Contacts between the two chains:
Residue A358 in chain A is in contact with residue Y487 in chain B (closest heavy-atom distance 3.2 Å).
Residue R600 in chain A interacts with residue E478 in chain B (closest heavy-atom distance 2.9 Å).
Residue E469 in chain A contacts residue G350 in chain B (closest heavy-atom distance 2.7 Å).
Residue H368 in chain A interacts with residue A348 in chain B (closest heavy-atom distance 2.8 Å).
Residue E370 in chain A interacts with residue Y574 in chain B (closest heavy-atom distance 2.8 Å).
Residue G627 in chain A is in contact with residue S480 in chain B (closest heavy-atom distance 2.6 Å).
Residue N479 in chain A interacts with residue Q113 in chain B (closest heavy-atom distance 2.9 Å).
Residue W597 in chain A interacts with residue M484 in chain B (closest heavy-atom distance 2.8 Å).
Residue N575 in chain A contacts residue E370 in chain B (closest heavy-atom distance 2.8 Å).
Residue E370 in chain A is in contact with residue Q577 in chain B (closest heavy-atom distance 3.1 Å).
Residue S328 in chain A interacts with residue A348 in chain B (closest heavy-atom distance 2.9 Å).
Residue R483 in chain A contacts residue A346 in chain B (closest heavy-atom distance 2.8 Å).
Residue P347 in chain A interacts with residue S328 in chain B (closest heavy-atom distance 3.3 Å).
Residue E478 in chain A interacts with residue R600 in chain B (closest heavy-atom distance 2.9 Å).
Residue R600 in chain A contacts residue S480 in chain B (closest heavy-atom distance 3.2 Å).
Residue E478 in chain A is in contact with residue R354 in chain B (closest heavy-atom distance 2.8 Å).
Residue E109 in chain A contacts residue N471 in chain B (closest heavy-atom distance 2.9 Å).
Residue A348 in chain A interacts with residue S328 in chain B (closest heavy-atom distance 2.9 Å).
Residue D359 in chain A is in contact with residue G369 in chain B (closest heavy-atom distance 2.9 Å).
Residue A348 in chain A contacts residue G467 in chain B (closest heavy-atom distance 3.2 Å).
Residue Y574 in chain A interacts with residue E370 in chain B (closest heavy-atom distance 2.8 Å).
Residue A346 in chain A is in contact with residue R483 in chain B (closest heavy-atom distance 2.8 Å).
Residue S42 in chain A is in contact with residue E478 in chain B (closest heavy-atom distance 2.8 Å).
Residue A348 in chain A is in contact with residue H368 in chain B (closest heavy-atom distance 2.8 Å).
Residue S480 in chain A interacts with residue G627 in chain B (closest heavy-atom distance 2.6 Å).
Residue I481 in chain A interacts with residue Q113 in chain B (closest heavy-atom distance 3.3 Å).
Residue S480 in chain A is in contact with residue T598 in chain B (closest heavy-atom distance 3.3 Å).
Residue Q113 in chain A interacts with residue N479 in chain B (closest heavy-atom distance 2.9 Å).
Residue E478 in chain A is in contact with residue S42 in chain B (closest heavy-atom distance 2.8 Å).
Residue M484 in chain A interacts with residue W597 in chain B (closest heavy-atom distance 2.8 Å).
Residue G317 in chain A contacts residue H368 in chain B (closest heavy-atom distance 3.3 Å).
Residue G369 in chain A contacts residue D359 in chain B (closest heavy-atom distance 2.9 Å).
Residue T598 in chain A interacts with residue S480 in chain B (closest heavy-atom distance 3.3 Å).
Residue E478 in chain A contacts residue E107 in chain B (closest heavy-atom distance 2.9 Å).
Residue Q577 in chain A contacts residue E370 in chain B (closest heavy-atom distance 3.1 Å).
Residue R354 in chain A is in contact with residue E478 in chain B (closest heavy-atom distance 2.8 Å).
Residue E370 in chain A interacts with residue N575 in chain B (closest heavy-atom distance 2.8 Å).
Residue F362 in chain A contacts residue N365 in chain B (closest heavy-atom distance 3.2 Å).
Residue S480 in chain A interacts with residue R600 in chain B (closest heavy-atom distance 3.2 Å).
Residue G467 in chain A is in contact with residue A348 in chain B (closest heavy-atom distance 3.2 Å).
Residue G350 in chain A is in contact with residue E469 in chain B (closest heavy-atom distance 2.7 Å).
Residue H368 in chain A is in contact with residue S321 in chain B (closest heavy-atom distance 2.9 Å).
Residue H368 in chain A is in contact with residue G317 in chain B (closest heavy-atom distance 3.3 Å).
Residue R483 in chain A contacts residue W597 in chain B (closest heavy-atom distance 2.9 Å).
Residue Y487 in chain A interacts with residue A358 in chain B (closest heavy-atom distance 3.2 Å).
Residue S321 in chain A is in contact with residue H368 in chain B (closest heavy-atom distance 2.9 Å).
Residue E107 in chain A is in contact with residue E478 in chain B (closest heavy-atom distance 2.9 Å).
Residue E107 in chain A interacts with residue N479 in chain B (closest heavy-atom distance 2.8 Å).
Residue E584 in chain A is in contact with residue K361 in chain B (closest heavy-atom distance 2.7 Å).
Residue G467 in chain A contacts residue T349 in chain B (closest heavy-atom distance 3.1 Å).
Residue K361 in chain A contacts residue E584 in chain B (closest heavy-atom distance 2.7 Å).
Residue T349 in chain A is in contact with residue G467 in chain B (closest heavy-atom distance 3.1 Å).
Residue W597 in chain A interacts with residue R483 in chain B (closest heavy-atom distance 2.9 Å).
Residue N471 in chain A is in contact with residue E109 in chain B (closest heavy-atom distance 2.9 Å).
Residue G467 in chain A contacts residue G350 in chain B (closest heavy-atom distance 2.9 Å).
Residue N365 in chain A interacts with residue F362 in chain B (closest heavy-atom distance 3.2 Å).
Residue S328 in chain A contacts residue P347 in chain B (closest heavy-atom distance 3.3 Å).
Residue N479 in chain A interacts with residue E107 in chain B (closest heavy-atom distance 2.8 Å).
Residue G350 in chain A contacts residue G467 in chain B (closest heavy-atom distance 2.9 Å).
Residue Q113 in chain A interacts with residue I481 in chain B (closest heavy-atom distance 3.3 Å).

The following describes two proteins that form a bound complex.

Sequence of chain A:
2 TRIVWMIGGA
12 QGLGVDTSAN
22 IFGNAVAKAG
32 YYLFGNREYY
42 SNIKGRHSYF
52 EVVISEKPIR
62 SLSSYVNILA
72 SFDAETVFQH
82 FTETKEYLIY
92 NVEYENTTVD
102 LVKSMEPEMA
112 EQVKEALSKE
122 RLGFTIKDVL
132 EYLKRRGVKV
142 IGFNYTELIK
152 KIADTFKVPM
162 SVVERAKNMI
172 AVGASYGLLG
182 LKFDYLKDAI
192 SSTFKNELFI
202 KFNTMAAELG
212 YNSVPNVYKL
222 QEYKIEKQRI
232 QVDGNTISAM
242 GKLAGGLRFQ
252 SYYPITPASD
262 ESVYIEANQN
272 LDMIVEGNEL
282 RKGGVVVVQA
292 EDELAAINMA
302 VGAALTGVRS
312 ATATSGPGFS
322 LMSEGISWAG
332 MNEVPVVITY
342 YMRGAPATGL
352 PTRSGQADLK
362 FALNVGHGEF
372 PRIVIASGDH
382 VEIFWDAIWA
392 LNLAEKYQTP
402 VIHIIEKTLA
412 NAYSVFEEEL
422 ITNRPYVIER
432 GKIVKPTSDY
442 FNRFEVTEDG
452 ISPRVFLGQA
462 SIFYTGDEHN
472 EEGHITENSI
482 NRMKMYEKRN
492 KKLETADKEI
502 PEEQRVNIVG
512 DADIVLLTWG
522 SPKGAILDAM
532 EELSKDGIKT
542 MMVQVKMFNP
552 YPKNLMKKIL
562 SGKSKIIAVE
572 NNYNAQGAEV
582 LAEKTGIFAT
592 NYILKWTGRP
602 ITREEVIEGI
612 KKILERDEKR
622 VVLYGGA

Sequence of chain B:
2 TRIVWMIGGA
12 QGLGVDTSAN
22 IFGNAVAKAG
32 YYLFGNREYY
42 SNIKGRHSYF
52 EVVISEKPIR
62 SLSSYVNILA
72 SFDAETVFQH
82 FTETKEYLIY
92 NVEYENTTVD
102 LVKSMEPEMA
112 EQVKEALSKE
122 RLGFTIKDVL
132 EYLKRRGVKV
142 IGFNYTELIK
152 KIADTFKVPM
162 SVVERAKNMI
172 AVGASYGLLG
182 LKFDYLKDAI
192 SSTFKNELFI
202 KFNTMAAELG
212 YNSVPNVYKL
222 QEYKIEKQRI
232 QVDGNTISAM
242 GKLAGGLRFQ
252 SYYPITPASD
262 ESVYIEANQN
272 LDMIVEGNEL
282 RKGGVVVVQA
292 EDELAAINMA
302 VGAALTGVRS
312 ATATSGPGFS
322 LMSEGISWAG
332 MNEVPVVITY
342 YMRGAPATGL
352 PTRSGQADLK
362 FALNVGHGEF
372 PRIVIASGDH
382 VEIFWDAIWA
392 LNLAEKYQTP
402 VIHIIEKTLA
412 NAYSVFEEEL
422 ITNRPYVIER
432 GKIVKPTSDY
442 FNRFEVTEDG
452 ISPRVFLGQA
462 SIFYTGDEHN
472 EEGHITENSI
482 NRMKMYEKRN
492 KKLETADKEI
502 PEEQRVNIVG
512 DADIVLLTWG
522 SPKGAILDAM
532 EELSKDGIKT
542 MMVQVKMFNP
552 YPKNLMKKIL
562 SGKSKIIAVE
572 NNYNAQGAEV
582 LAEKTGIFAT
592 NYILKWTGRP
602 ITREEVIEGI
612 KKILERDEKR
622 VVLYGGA